Residue-level contacts at the interface:
Residue K165 in chain A interacts with residue D76 in chain B (closest heavy-atom distance 5.0 Å).
Residue L161 in chain A is in contact with residue V77 in chain B (closest heavy-atom distance 4.7 Å).

Sequence of chain A:
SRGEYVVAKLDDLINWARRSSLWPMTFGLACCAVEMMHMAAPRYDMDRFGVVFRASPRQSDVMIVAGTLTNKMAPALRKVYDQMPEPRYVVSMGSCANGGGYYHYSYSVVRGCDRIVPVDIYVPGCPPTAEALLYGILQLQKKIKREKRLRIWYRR

The following describes two proteins that form a bound complex.

Sequence of chain B:
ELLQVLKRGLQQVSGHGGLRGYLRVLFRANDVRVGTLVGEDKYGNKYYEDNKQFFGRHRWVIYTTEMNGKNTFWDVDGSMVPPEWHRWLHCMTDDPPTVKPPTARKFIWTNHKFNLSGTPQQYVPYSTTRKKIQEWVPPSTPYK